Sequence of the first protein:
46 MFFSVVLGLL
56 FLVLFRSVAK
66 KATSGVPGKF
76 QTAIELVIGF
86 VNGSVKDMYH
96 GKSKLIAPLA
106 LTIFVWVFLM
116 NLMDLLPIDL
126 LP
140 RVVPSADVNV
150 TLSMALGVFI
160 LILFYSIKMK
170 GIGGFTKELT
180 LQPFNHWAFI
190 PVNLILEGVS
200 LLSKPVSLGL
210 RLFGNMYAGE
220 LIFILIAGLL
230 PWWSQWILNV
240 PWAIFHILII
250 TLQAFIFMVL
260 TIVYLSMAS

Residue-level contacts at the interface:
Residue T68 in the first protein interacts with residue F19 in the second protein (closest heavy-atom distance 4.9 Å).
Residue V71 in the first protein contacts residue P27 in the second protein (closest heavy-atom distance 3.5 Å).
Residue R61 in the first protein is in contact with residue F16 in the second protein (closest heavy-atom distance 4.8 Å).
Residue A64 in the first protein is in contact with residue F19 in the second protein (closest heavy-atom distance 4.2 Å).
Residue F56 in the first protein contacts residue A12 in the second protein (closest heavy-atom distance 4.9 Å).
Residue V63 in the first protein contacts residue F16 in the second protein (closest heavy-atom distance 4.8 Å).
Residue F60 in the first protein is in contact with residue Q9 in the second protein (closest heavy-atom distance 4.4 Å).
Residue L57 in the first protein interacts with residue A12 in the second protein (closest heavy-atom distance 3.3 Å).
Residue F60 in the first protein is in contact with residue A12 in the second protein (closest heavy-atom distance 3.4 Å).
Residue P72 in the first protein interacts with residue A31 in the second protein (closest heavy-atom distance 4.4 Å).
Residue S49 in the first protein interacts with residue N1 in the second protein (closest heavy-atom distance 3.0 Å).
Residue P72 in the first protein interacts with residue P27 in the second protein (closest heavy-atom distance 3.6 Å).
Residue F60 in the first protein interacts with residue F16 in the second protein (closest heavy-atom distance 3.4 Å).
Residue D146 in the first protein is in contact with residue N1 in the second protein (closest heavy-atom distance 3.3 Å).
Residue G53 in the first protein interacts with residue N1 in the second protein (closest heavy-atom distance 4.8 Å).
Residue M46 in the first protein is in contact with residue N1 in the second protein (closest heavy-atom distance 4.8 Å).
Residue A64 in the first protein is in contact with residue F16 in the second protein (closest heavy-atom distance 3.3 Å).
Residue V50 in the first protein is in contact with residue T5 in the second protein (closest heavy-atom distance 3.4 Å).
Residue V71 in the first protein is in contact with residue L28 in the second protein (closest heavy-atom distance 3.3 Å).
Residue L54 in the first protein interacts with residue T5 in the second protein (closest heavy-atom distance 4.7 Å).
Residue L52 in the first protein is in contact with residue N1 in the second protein (closest heavy-atom distance 4.5 Å).
Residue V71 in the first protein contacts residue A31 in the second protein (closest heavy-atom distance 3.3 Å).
Residue R61 in the first protein is in contact with residue A12 in the second protein (closest heavy-atom distance 4.4 Å).
Residue T68 in the first protein is in contact with residue P27 in the second protein (closest heavy-atom distance 3.9 Å).
Residue F60 in the first protein is in contact with residue F13 in the second protein (closest heavy-atom distance 3.5 Å).
Residue A154 in the first protein is in contact with residue F13 in the second protein (closest heavy-atom distance 4.7 Å).
Residue G53 in the first protein interacts with residue T5 in the second protein (closest heavy-atom distance 3.1 Å).
Residue G53 in the first protein contacts residue G8 in the second protein (closest heavy-atom distance 4.5 Å).
Residue G53 in the first protein is in contact with residue I6 in the second protein (closest heavy-atom distance 4.3 Å).
Residue M153 in the first protein interacts with residue I6 in the second protein (closest heavy-atom distance 4.7 Å).
Residue L52 in the first protein is in contact with residue T5 in the second protein (closest heavy-atom distance 4.7 Å).
Residue F56 in the first protein contacts residue Q9 in the second protein (closest heavy-atom distance 3.4 Å).
Residue T150 in the first protein is in contact with residue T5 in the second protein (closest heavy-atom distance 4.9 Å).
Residue A154 in the first protein interacts with residue A10 in the second protein (closest heavy-atom distance 3.4 Å).
Residue D146 in the first protein contacts residue I6 in the second protein (closest heavy-atom distance 5.0 Å).
Residue P72 in the first protein is in contact with residue L28 in the second protein (closest heavy-atom distance 4.9 Å).
Residue T68 in the first protein interacts with residue V24 in the second protein (closest heavy-atom distance 3.4 Å).
Residue V71 in the first protein interacts with residue V24 in the second protein (closest heavy-atom distance 4.3 Å).
Residue G53 in the first protein interacts with residue Q9 in the second protein (closest heavy-atom distance 3.4 Å).
Residue V50 in the first protein contacts residue N1 in the second protein (closest heavy-atom distance 3.5 Å).
Residue T150 in the first protein interacts with residue A10 in the second protein (closest heavy-atom distance 4.9 Å).
Residue T68 in the first protein contacts residue Y23 in the second protein (closest heavy-atom distance 3.4 Å).
Residue L57 in the first protein interacts with residue G8 in the second protein (closest heavy-atom distance 3.9 Å).
Residue S49 in the first protein is in contact with residue L2 in the second protein (closest heavy-atom distance 3.0 Å).
Residue A64 in the first protein is in contact with residue L15 in the second protein (closest heavy-atom distance 4.9 Å).
Residue A67 in the first protein interacts with residue V24 in the second protein (closest heavy-atom distance 3.5 Å).
Residue T150 in the first protein is in contact with residue Q9 in the second protein (closest heavy-atom distance 3.4 Å).
Residue S49 in the first protein is in contact with residue T5 in the second protein (closest heavy-atom distance 3.1 Å).
Residue A64 in the first protein contacts residue A20 in the second protein (closest heavy-atom distance 4.8 Å).
Residue A67 in the first protein interacts with residue A20 in the second protein (closest heavy-atom distance 4.2 Å).
Residue L57 in the first protein is in contact with residue Q9 in the second protein (closest heavy-atom distance 3.6 Å).
Residue T150 in the first protein is in contact with residue I6 in the second protein (closest heavy-atom distance 3.8 Å).

Sequence of the second protein:
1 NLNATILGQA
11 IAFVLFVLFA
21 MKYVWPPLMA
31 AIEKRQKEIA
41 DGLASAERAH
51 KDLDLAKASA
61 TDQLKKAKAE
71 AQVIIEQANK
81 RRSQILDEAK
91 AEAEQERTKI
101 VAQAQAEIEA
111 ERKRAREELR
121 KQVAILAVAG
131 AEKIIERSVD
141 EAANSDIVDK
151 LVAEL

This data describes a binding interaction between two proteins.